The following describes two proteins that form a bound complex.

Sequence of chain B:
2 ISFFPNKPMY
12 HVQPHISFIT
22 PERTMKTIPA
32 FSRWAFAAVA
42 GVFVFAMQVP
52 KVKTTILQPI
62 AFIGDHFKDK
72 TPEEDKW

Sequence of chain A:
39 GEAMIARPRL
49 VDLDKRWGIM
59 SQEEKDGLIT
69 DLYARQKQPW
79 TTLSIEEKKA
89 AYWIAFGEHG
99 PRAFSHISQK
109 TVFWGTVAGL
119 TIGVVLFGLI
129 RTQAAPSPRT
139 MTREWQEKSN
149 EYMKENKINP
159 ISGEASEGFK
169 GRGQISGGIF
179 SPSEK

Contacts between the two chains:
Residue I177 in chain A contacts residue A62 in chain B (closest heavy-atom distance 4.6 Å).